This data describes a binding interaction between two proteins.

Sequence of the first protein:
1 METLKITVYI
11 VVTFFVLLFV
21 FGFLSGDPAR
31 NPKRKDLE

Interface contacts:
Residue V35 in the second protein is in contact with residue F15 in the first protein (closest heavy-atom distance 4.4 Å).
Residue T22 in the second protein is in contact with residue N31 in the first protein (closest heavy-atom distance 4.2 Å).
Residue L102 in the second protein interacts with residue M1 in the first protein (closest heavy-atom distance 4.0 Å).
Residue W32 in the second protein is in contact with residue P28 in the first protein (closest heavy-atom distance 4.5 Å).
Residue A100 in the second protein contacts residue M1 in the first protein (closest heavy-atom distance 3.6 Å).
Residue W14 in the second protein is in contact with residue P28 in the first protein (closest heavy-atom distance 3.6 Å).
Residue Y135 in the second protein interacts with residue P32 in the first protein (closest heavy-atom distance 3.8 Å).
Residue I36 in the second protein interacts with residue F19 in the first protein (closest heavy-atom distance 3.7 Å).
Residue C18 in the second protein interacts with residue P28 in the first protein (closest heavy-atom distance 3.7 Å).
Residue R136 in the second protein contacts residue N31 in the first protein (closest heavy-atom distance 3.5 Å).
Residue W32 in the second protein contacts residue L18 in the first protein (closest heavy-atom distance 3.2 Å).
Residue I36 in the second protein is in contact with residue F15 in the first protein (closest heavy-atom distance 4.3 Å).
Residue W32 in the second protein contacts residue G22 in the first protein (closest heavy-atom distance 2.9 Å).
Residue W14 in the second protein contacts residue D27 in the first protein (closest heavy-atom distance 4.4 Å).
Residue Y135 in the second protein is in contact with residue R30 in the first protein (closest heavy-atom distance 3.1 Å).
Residue W97 in the second protein contacts residue L4 in the first protein (closest heavy-atom distance 4.5 Å).
Residue W97 in the second protein is in contact with residue K5 in the first protein (closest heavy-atom distance 3.4 Å).
Residue E132 in the second protein is in contact with residue F23 in the first protein (closest heavy-atom distance 4.9 Å).
Residue P39 in the second protein contacts residue F15 in the first protein (closest heavy-atom distance 4.5 Å).
Residue L137 in the second protein contacts residue K33 in the first protein (closest heavy-atom distance 4.8 Å).
Residue Y135 in the second protein is in contact with residue N31 in the first protein (closest heavy-atom distance 4.4 Å).
Residue R136 in the second protein contacts residue K33 in the first protein (closest heavy-atom distance 4.0 Å).
Residue W97 in the second protein is in contact with residue M1 in the first protein (closest heavy-atom distance 4.4 Å).
Residue G138 in the second protein contacts residue K33 in the first protein (closest heavy-atom distance 4.6 Å).
Residue W14 in the second protein interacts with residue S25 in the first protein (closest heavy-atom distance 3.2 Å).
Residue I96 in the second protein contacts residue L4 in the first protein (closest heavy-atom distance 4.5 Å).
Residue F17 in the second protein interacts with residue L18 in the first protein (closest heavy-atom distance 4.8 Å).
Residue I96 in the second protein contacts residue M1 in the first protein (closest heavy-atom distance 3.3 Å).
Residue T22 in the second protein is in contact with residue P28 in the first protein (closest heavy-atom distance 4.8 Å).
Residue V35 in the second protein interacts with residue L18 in the first protein (closest heavy-atom distance 4.2 Å).
Residue E15 in the second protein interacts with residue D27 in the first protein (closest heavy-atom distance 3.4 Å).
Residue F33 in the second protein is in contact with residue F19 in the first protein (closest heavy-atom distance 3.4 Å).
Residue F33 in the second protein interacts with residue F23 in the first protein (closest heavy-atom distance 4.5 Å).
Residue W97 in the second protein contacts residue V8 in the first protein (closest heavy-atom distance 3.3 Å).
Residue W97 in the second protein is in contact with residue Y9 in the first protein (closest heavy-atom distance 3.6 Å).
Residue W14 in the second protein interacts with residue G22 in the first protein (closest heavy-atom distance 4.0 Å).
Residue R136 in the second protein contacts residue A29 in the first protein (closest heavy-atom distance 5.0 Å).
Residue W32 in the second protein interacts with residue F19 in the first protein (closest heavy-atom distance 3.0 Å).
Residue W32 in the second protein is in contact with residue S25 in the first protein (closest heavy-atom distance 4.9 Å).
Residue Y135 in the second protein contacts residue K33 in the first protein (closest heavy-atom distance 4.3 Å).
Residue A99 in the second protein contacts residue M1 in the first protein (closest heavy-atom distance 4.6 Å).
Residue W14 in the second protein contacts residue F21 in the first protein (closest heavy-atom distance 2.8 Å).
Residue W32 in the second protein is in contact with residue F23 in the first protein (closest heavy-atom distance 3.4 Å).

Sequence of the second protein:
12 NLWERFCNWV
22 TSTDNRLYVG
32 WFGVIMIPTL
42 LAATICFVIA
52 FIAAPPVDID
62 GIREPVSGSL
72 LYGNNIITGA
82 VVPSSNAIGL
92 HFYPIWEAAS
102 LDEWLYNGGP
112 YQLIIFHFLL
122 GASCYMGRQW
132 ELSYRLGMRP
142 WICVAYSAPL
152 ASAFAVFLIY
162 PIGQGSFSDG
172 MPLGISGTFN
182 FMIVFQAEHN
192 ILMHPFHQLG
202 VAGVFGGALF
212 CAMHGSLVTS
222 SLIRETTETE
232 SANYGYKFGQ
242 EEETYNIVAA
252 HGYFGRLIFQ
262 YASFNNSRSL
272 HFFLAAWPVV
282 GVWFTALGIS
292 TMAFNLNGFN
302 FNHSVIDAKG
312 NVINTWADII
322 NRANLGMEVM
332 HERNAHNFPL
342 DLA